Interface contacts:
Residue C86 in chain B contacts residue C86 in chain A (closest heavy-atom distance 3.7 Å).
Residue K99 in chain B interacts with residue T100 in chain A (closest heavy-atom distance 3.5 Å).
Residue N72 in chain B interacts with residue N72 in chain A (closest heavy-atom distance 3.0 Å).
Residue E104 in chain B interacts with residue Y103 in chain A (closest heavy-atom distance 2.1 Å).
Residue L75 in chain B is in contact with residue N72 in chain A (closest heavy-atom distance 3.2 Å).
Residue N79 in chain B is in contact with residue N79 in chain A (closest heavy-atom distance 3.4 Å).
Residue L37 in chain B contacts residue K36 in chain A (closest heavy-atom distance 3.7 Å).
Residue N72 in chain B is in contact with residue L75 in chain A (closest heavy-atom distance 3.7 Å).
Residue L85 in chain B interacts with residue C86 in chain A (closest heavy-atom distance 3.7 Å).
Residue K36 in chain B contacts residue L37 in chain A (closest heavy-atom distance 3.7 Å).
Residue N79 in chain B contacts residue E78 in chain A (closest heavy-atom distance 3.0 Å).
Residue L30 in chain B is in contact with residue E29 in chain A (closest heavy-atom distance 3.8 Å).
Residue G57 in chain B is in contact with residue N58 in chain A (closest heavy-atom distance 3.8 Å).
Residue Y103 in chain B interacts with residue R107 in chain A (closest heavy-atom distance 3.1 Å).
Residue C93 in chain B interacts with residue C93 in chain A (closest heavy-atom distance 3.5 Å).
Residue L65 in chain B interacts with residue L65 in chain A (closest heavy-atom distance 3.7 Å).
Residue Q47 in chain B is in contact with residue Q47 in chain A (closest heavy-atom distance 2.7 Å).
Residue T26 in chain B is in contact with residue T26 in chain A (closest heavy-atom distance 3.6 Å).
Residue L54 in chain B is in contact with residue N58 in chain A (closest heavy-atom distance 3.5 Å).
Residue L75 in chain B contacts residue N79 in chain A (closest heavy-atom distance 3.0 Å).
Residue E71 in chain B interacts with residue N72 in chain A (closest heavy-atom distance 3.6 Å).
Residue K99 in chain B is in contact with residue E104 in chain A (closest heavy-atom distance 2.9 Å).
Residue N40 in chain B interacts with residue L37 in chain A (closest heavy-atom distance 3.7 Å).
Residue E78 in chain B interacts with residue N79 in chain A (closest heavy-atom distance 3.6 Å).
Residue E106 in chain B is in contact with residue R107 in chain A (closest heavy-atom distance 2.4 Å).
Residue R107 in chain B interacts with residue E106 in chain A (closest heavy-atom distance 3.5 Å).
Residue E34 in chain B interacts with residue K33 in chain A (closest heavy-atom distance 2.7 Å).
Residue Q47 in chain B interacts with residue I44 in chain A (closest heavy-atom distance 3.5 Å).
Residue T100 in chain B contacts residue T100 in chain A (closest heavy-atom distance 3.5 Å).
Residue K33 in chain B interacts with residue E34 in chain A (closest heavy-atom distance 3.6 Å).
Residue C93 in chain B interacts with residue T92 in chain A (closest heavy-atom distance 3.8 Å).
Residue L37 in chain B contacts residue N40 in chain A (closest heavy-atom distance 3.5 Å).
Residue T82 in chain B is in contact with residue T82 in chain A (closest heavy-atom distance 3.6 Å).
Residue T100 in chain B interacts with residue K99 in chain A (closest heavy-atom distance 3.6 Å).
Residue W22 in chain B is in contact with residue W22 in chain A (closest heavy-atom distance 3.3 Å).
Residue K64 in chain B interacts with residue L65 in chain A (closest heavy-atom distance 3.7 Å).
Residue I51 in chain B is in contact with residue I51 in chain A (closest heavy-atom distance 3.5 Å).
Residue L89 in chain B contacts residue K90 in chain A (closest heavy-atom distance 3.7 Å).
Residue L37 in chain B is in contact with residue L37 in chain A (closest heavy-atom distance 3.5 Å).
Residue I44 in chain B contacts residue Q47 in chain A (closest heavy-atom distance 3.5 Å).
Residue I44 in chain B contacts residue I44 in chain A (closest heavy-atom distance 3.6 Å).
Residue N58 in chain B interacts with residue N58 in chain A (closest heavy-atom distance 2.6 Å).
Residue C86 in chain B interacts with residue L89 in chain A (closest heavy-atom distance 3.6 Å).
Residue N72 in chain B is in contact with residue G68 in chain A (closest heavy-atom distance 3.2 Å).
Residue Y103 in chain B is in contact with residue Y103 in chain A (closest heavy-atom distance 3.4 Å).
Residue S96 in chain B is in contact with residue T100 in chain A (closest heavy-atom distance 3.7 Å).
Residue R107 in chain B contacts residue Y103 in chain A (closest heavy-atom distance 3.6 Å).
Residue W22 in chain B interacts with residue K23 in chain A (closest heavy-atom distance 3.6 Å).
Residue K23 in chain B interacts with residue W22 in chain A (closest heavy-atom distance 3.7 Å).
Residue N79 in chain B contacts residue T82 in chain A (closest heavy-atom distance 2.9 Å).
Residue I44 in chain B is in contact with residue N40 in chain A (closest heavy-atom distance 3.7 Å).
Residue V61 in chain B is in contact with residue V61 in chain A (closest heavy-atom distance 3.7 Å).
Residue Y103 in chain B contacts residue E104 in chain A (closest heavy-atom distance 3.1 Å).
Residue R48 in chain B interacts with residue Q47 in chain A (closest heavy-atom distance 3.3 Å).
Residue E78 in chain B is in contact with residue R83 in chain A (closest heavy-atom distance 2.8 Å).
Residue N58 in chain B interacts with residue L54 in chain A (closest heavy-atom distance 3.4 Å).
Residue S96 in chain B is in contact with residue S96 in chain A (closest heavy-atom distance 2.1 Å).
Residue L30 in chain B contacts residue L30 in chain A (closest heavy-atom distance 3.5 Å).
Residue L89 in chain B interacts with residue C93 in chain A (closest heavy-atom distance 3.4 Å).
Residue I76 in chain B is in contact with residue L75 in chain A (closest heavy-atom distance 3.7 Å).

Sequence of chain A:
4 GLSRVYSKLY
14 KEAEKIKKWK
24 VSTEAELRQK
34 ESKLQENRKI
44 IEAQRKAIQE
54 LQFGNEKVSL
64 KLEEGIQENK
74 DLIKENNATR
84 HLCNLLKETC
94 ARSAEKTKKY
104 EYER

This data describes a binding interaction between two proteins.

Sequence of chain B:
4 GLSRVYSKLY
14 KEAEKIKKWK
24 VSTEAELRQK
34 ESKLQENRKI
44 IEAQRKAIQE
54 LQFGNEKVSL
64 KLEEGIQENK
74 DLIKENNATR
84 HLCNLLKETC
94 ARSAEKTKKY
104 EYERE